These two protein chains interact to form a complex.

Sequence of chain A:
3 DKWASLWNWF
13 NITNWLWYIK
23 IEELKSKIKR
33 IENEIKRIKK

Sequence of chain B:
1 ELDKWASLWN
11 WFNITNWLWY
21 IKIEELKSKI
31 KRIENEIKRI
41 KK

Residue-level contacts at the interface:
Residue K41 in chain B is in contact with residue E36 in chain A (closest heavy-atom distance 2.5 Å).
Residue K41 in chain B is in contact with residue I40 in chain A (closest heavy-atom distance 3.8 Å).
Residue L8 in chain B interacts with residue L8 in chain A (closest heavy-atom distance 4.0 Å).
Residue F12 in chain B is in contact with residue W11 in chain A (closest heavy-atom distance 2.9 Å).
Residue L8 in chain B interacts with residue W5 in chain A (closest heavy-atom distance 3.6 Å).
Residue I30 in chain B interacts with residue I33 in chain A (closest heavy-atom distance 3.9 Å).
Residue F12 in chain B interacts with residue L8 in chain A (closest heavy-atom distance 4.5 Å).
Residue L26 in chain B contacts residue L26 in chain A (closest heavy-atom distance 4.8 Å).
Residue N16 in chain B contacts residue T15 in chain A (closest heavy-atom distance 3.6 Å).
Residue W9 in chain B contacts residue L8 in chain A (closest heavy-atom distance 3.5 Å).
Residue I23 in chain B contacts residue I23 in chain A (closest heavy-atom distance 3.7 Å).
Residue E34 in chain B is in contact with residue I33 in chain A (closest heavy-atom distance 4.0 Å).
Residue K27 in chain B contacts residue L26 in chain A (closest heavy-atom distance 3.6 Å).
Residue F12 in chain B is in contact with residue T15 in chain A (closest heavy-atom distance 3.6 Å).
Residue W19 in chain B contacts residue W19 in chain A (closest heavy-atom distance 4.3 Å).
Residue I37 in chain B is in contact with residue E36 in chain A (closest heavy-atom distance 4.9 Å).
Residue K4 in chain B is in contact with residue W5 in chain A (closest heavy-atom distance 4.0 Å).
Residue W5 in chain B is in contact with residue K4 in chain A (closest heavy-atom distance 3.1 Å).
Residue L2 in chain B interacts with residue K4 in chain A (closest heavy-atom distance 3.8 Å).
Residue I23 in chain B contacts residue L26 in chain A (closest heavy-atom distance 3.8 Å).
Residue I30 in chain B is in contact with residue K29 in chain A (closest heavy-atom distance 3.9 Å).
Residue N16 in chain B is in contact with residue W19 in chain A (closest heavy-atom distance 2.9 Å).
Residue I30 in chain B interacts with residue I30 in chain A (closest heavy-atom distance 3.2 Å).
Residue Y20 in chain B contacts residue W19 in chain A (closest heavy-atom distance 4.6 Å).
Residue F12 in chain B contacts residue N16 in chain A (closest heavy-atom distance 4.9 Å).
Residue E34 in chain B contacts residue K29 in chain A (closest heavy-atom distance 3.7 Å).
Residue E1 in chain B is in contact with residue K4 in chain A (closest heavy-atom distance 3.0 Å).
Residue F12 in chain B is in contact with residue F12 in chain A (closest heavy-atom distance 3.5 Å).
Residue W9 in chain B interacts with residue W11 in chain A (closest heavy-atom distance 3.9 Å).
Residue W11 in chain B is in contact with residue F12 in chain A (closest heavy-atom distance 4.6 Å).
Residue E1 in chain B contacts residue W5 in chain A (closest heavy-atom distance 2.6 Å).
Residue I37 in chain B interacts with residue I33 in chain A (closest heavy-atom distance 3.6 Å).
Residue W5 in chain B contacts residue L8 in chain A (closest heavy-atom distance 3.8 Å).
Residue W5 in chain B is in contact with residue W5 in chain A (closest heavy-atom distance 3.6 Å).
Residue I33 in chain B interacts with residue I33 in chain A (closest heavy-atom distance 3.7 Å).
Residue I30 in chain B interacts with residue L26 in chain A (closest heavy-atom distance 4.8 Å).
Residue K41 in chain B is in contact with residue R39 in chain A (closest heavy-atom distance 3.6 Å).
Residue I37 in chain B is in contact with residue I37 in chain A (closest heavy-atom distance 5.0 Å).